Sequence of protein 1:
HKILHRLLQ

Contacts between the two chains:
Residue L74 in protein 2 contacts residue L19 in protein 1 (closest heavy-atom distance 4.5 Å).
Residue V78 in protein 2 contacts residue L15 in protein 1 (closest heavy-atom distance 3.4 Å).
Residue L81 in protein 2 contacts residue L15 in protein 1 (closest heavy-atom distance 3.7 Å).
Residue V78 in protein 2 contacts residue H16 in protein 1 (closest heavy-atom distance 4.4 Å).
Residue F230 in protein 2 is in contact with residue L15 in protein 1 (closest heavy-atom distance 4.1 Å).
Residue V78 in protein 2 is in contact with residue H12 in protein 1 (closest heavy-atom distance 4.3 Å).
Residue F69 in protein 2 is in contact with residue L19 in protein 1 (closest heavy-atom distance 4.0 Å).
Residue R82 in protein 2 contacts residue H12 in protein 1 (closest heavy-atom distance 2.8 Å).
Residue E233 in protein 2 contacts residue L15 in protein 1 (closest heavy-atom distance 3.2 Å).
Residue F57 in protein 2 contacts residue L18 in protein 1 (closest heavy-atom distance 3.8 Å).
Residue K64 in protein 2 interacts with residue L19 in protein 1 (closest heavy-atom distance 3.2 Å).
Residue E233 in protein 2 interacts with residue K13 in protein 1 (closest heavy-atom distance 4.0 Å).
Residue F230 in protein 2 interacts with residue I14 in protein 1 (closest heavy-atom distance 3.5 Å).
Residue L74 in protein 2 interacts with residue H16 in protein 1 (closest heavy-atom distance 3.5 Å).
Residue T229 in protein 2 is in contact with residue I14 in protein 1 (closest heavy-atom distance 4.4 Å).
Residue L81 in protein 2 contacts residue L19 in protein 1 (closest heavy-atom distance 3.6 Å).
Residue F230 in protein 2 is in contact with residue L18 in protein 1 (closest heavy-atom distance 3.7 Å).
Residue Q77 in protein 2 contacts residue L19 in protein 1 (closest heavy-atom distance 3.8 Å).
Residue M234 in protein 2 is in contact with residue L15 in protein 1 (closest heavy-atom distance 4.1 Å).
Residue V60 in protein 2 interacts with residue L18 in protein 1 (closest heavy-atom distance 3.9 Å).
Residue E236 in protein 2 is in contact with residue H12 in protein 1 (closest heavy-atom distance 4.8 Å).
Residue E233 in protein 2 is in contact with residue I14 in protein 1 (closest heavy-atom distance 3.1 Å).
Residue V60 in protein 2 contacts residue L19 in protein 1 (closest heavy-atom distance 3.8 Å).
Residue V78 in protein 2 interacts with residue L19 in protein 1 (closest heavy-atom distance 3.5 Å).
Residue L74 in protein 2 is in contact with residue Q20 in protein 1 (closest heavy-atom distance 3.7 Å).
Residue R82 in protein 2 contacts residue L15 in protein 1 (closest heavy-atom distance 3.6 Å).
Residue K64 in protein 2 interacts with residue L18 in protein 1 (closest heavy-atom distance 2.6 Å).
Residue K64 in protein 2 interacts with residue Q20 in protein 1 (closest heavy-atom distance 4.3 Å).
Residue E233 in protein 2 contacts residue H12 in protein 1 (closest heavy-atom distance 3.2 Å).
Residue F57 in protein 2 contacts residue I14 in protein 1 (closest heavy-atom distance 4.5 Å).
Residue V60 in protein 2 contacts residue L15 in protein 1 (closest heavy-atom distance 4.2 Å).

Sequence of protein 2:
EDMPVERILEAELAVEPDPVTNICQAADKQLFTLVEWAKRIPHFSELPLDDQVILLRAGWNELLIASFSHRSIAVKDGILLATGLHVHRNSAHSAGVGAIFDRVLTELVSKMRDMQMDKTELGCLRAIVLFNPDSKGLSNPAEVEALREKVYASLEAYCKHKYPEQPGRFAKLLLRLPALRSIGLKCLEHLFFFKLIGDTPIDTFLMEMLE

The following describes two proteins that form a bound complex.